These two protein chains interact to form a complex.

Sequence of the second protein:
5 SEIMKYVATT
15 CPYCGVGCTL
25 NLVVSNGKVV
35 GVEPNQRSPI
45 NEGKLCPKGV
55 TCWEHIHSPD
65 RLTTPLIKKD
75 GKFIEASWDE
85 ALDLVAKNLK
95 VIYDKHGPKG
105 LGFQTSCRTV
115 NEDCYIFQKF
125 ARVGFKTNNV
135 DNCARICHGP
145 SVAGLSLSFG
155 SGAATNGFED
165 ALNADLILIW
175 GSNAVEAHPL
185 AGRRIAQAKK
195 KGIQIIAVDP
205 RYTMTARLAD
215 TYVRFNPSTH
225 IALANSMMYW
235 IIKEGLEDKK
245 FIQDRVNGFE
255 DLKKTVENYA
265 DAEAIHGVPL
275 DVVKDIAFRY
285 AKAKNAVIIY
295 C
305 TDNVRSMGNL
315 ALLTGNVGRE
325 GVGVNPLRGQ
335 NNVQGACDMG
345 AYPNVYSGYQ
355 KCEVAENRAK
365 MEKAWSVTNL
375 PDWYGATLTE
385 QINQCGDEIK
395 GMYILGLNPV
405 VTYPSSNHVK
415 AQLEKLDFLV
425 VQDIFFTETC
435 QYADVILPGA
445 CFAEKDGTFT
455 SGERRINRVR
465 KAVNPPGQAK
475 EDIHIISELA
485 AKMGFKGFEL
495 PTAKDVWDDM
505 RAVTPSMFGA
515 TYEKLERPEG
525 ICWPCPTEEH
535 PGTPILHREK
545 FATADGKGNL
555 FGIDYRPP

Interface contacts:
Residue L184 in the second protein is in contact with residue P353 in the first protein (closest heavy-atom distance 3.9 Å).
Residue Q40 in the second protein is in contact with residue V136 in the first protein (closest heavy-atom distance 4.0 Å).
Residue R41 in the second protein contacts residue D54 in the first protein (closest heavy-atom distance 3.5 Å).
Residue P522 in the second protein is in contact with residue K50 in the first protein (closest heavy-atom distance 3.8 Å).
Residue R41 in the second protein interacts with residue D51 in the first protein (closest heavy-atom distance 2.4 Å).
Residue M8 in the second protein is in contact with residue V59 in the first protein (closest heavy-atom distance 3.9 Å).
Residue R41 in the second protein contacts residue R139 in the first protein (closest heavy-atom distance 3.1 Å).
Residue V179 in the second protein contacts residue M354 in the first protein (closest heavy-atom distance 3.6 Å).
Residue L49 in the second protein contacts residue P353 in the first protein (closest heavy-atom distance 3.2 Å).
Residue E180 in the second protein contacts residue L324 in the first protein (closest heavy-atom distance 4.1 Å).
Residue Q191 in the second protein interacts with residue E355 in the first protein (closest heavy-atom distance 3.7 Å).
Residue Y10 in the second protein interacts with residue V56 in the first protein (closest heavy-atom distance 3.8 Å).
Residue M208 in the second protein contacts residue L324 in the first protein (closest heavy-atom distance 3.4 Å).
Residue P51 in the second protein interacts with residue I294 in the first protein (closest heavy-atom distance 4.1 Å).
Residue M8 in the second protein interacts with residue L83 in the first protein (closest heavy-atom distance 4.0 Å).
Residue V36 in the second protein interacts with residue Y87 in the first protein (closest heavy-atom distance 4.0 Å).
Residue R464 in the second protein contacts residue K50 in the first protein (closest heavy-atom distance 3.3 Å).
Residue P51 in the second protein is in contact with residue C296 in the first protein (closest heavy-atom distance 3.8 Å).
Residue K48 in the second protein is in contact with residue P353 in the first protein (closest heavy-atom distance 4.0 Å).
Residue G47 in the second protein is in contact with residue L351 in the first protein (closest heavy-atom distance 3.7 Å).
Residue R187 in the second protein is in contact with residue P353 in the first protein (closest heavy-atom distance 3.1 Å).
Residue M208 in the second protein is in contact with residue I294 in the first protein (closest heavy-atom distance 3.8 Å).
Residue L49 in the second protein interacts with residue C296 in the first protein (closest heavy-atom distance 3.9 Å).
Residue P51 in the second protein interacts with residue K295 in the first protein (closest heavy-atom distance 3.8 Å).
Residue K48 in the second protein is in contact with residue L351 in the first protein (closest heavy-atom distance 4.0 Å).
Residue K48 in the second protein contacts residue E350 in the first protein (closest heavy-atom distance 3.4 Å).
Residue K48 in the second protein interacts with residue E349 in the first protein (closest heavy-atom distance 4.0 Å).
Residue V27 in the second protein contacts residue Y87 in the first protein (closest heavy-atom distance 3.9 Å).
Residue R521 in the second protein is in contact with residue D51 in the first protein (closest heavy-atom distance 3.9 Å).
Residue Y10 in the second protein is in contact with residue P57 in the first protein (closest heavy-atom distance 3.7 Å).
Residue E37 in the second protein is in contact with residue Y87 in the first protein (closest heavy-atom distance 2.6 Å).
Residue A190 in the second protein is in contact with residue M354 in the first protein (closest heavy-atom distance 4.0 Å).
Residue R41 in the second protein is in contact with residue Y53 in the first protein (closest heavy-atom distance 3.8 Å).
Residue E523 in the second protein interacts with residue R139 in the first protein (closest heavy-atom distance 3.6 Å).
Residue R41 in the second protein is in contact with residue V136 in the first protein (closest heavy-atom distance 3.6 Å).
Residue V179 in the second protein contacts residue I294 in the first protein (closest heavy-atom distance 3.6 Å).
Residue P183 in the second protein contacts residue I294 in the first protein (closest heavy-atom distance 3.9 Å).
Residue K48 in the second protein is in contact with residue C352 in the first protein (closest heavy-atom distance 2.8 Å).
Residue Q40 in the second protein contacts residue T77 in the first protein (closest heavy-atom distance 4.2 Å).
Residue I7 in the second protein interacts with residue V59 in the first protein (closest heavy-atom distance 3.7 Å).
Residue M8 in the second protein is in contact with residue Y87 in the first protein (closest heavy-atom distance 4.1 Å).
Residue E520 in the second protein is in contact with residue K50 in the first protein (closest heavy-atom distance 3.0 Å).
Residue E37 in the second protein contacts residue L83 in the first protein (closest heavy-atom distance 3.7 Å).
Residue G35 in the second protein is in contact with residue Y87 in the first protein (closest heavy-atom distance 3.7 Å).
Residue E46 in the second protein is in contact with residue V136 in the first protein (closest heavy-atom distance 3.5 Å).
Residue I7 in the second protein is in contact with residue L88 in the first protein (closest heavy-atom distance 3.5 Å).
Residue L212 in the second protein interacts with residue K292 in the first protein (closest heavy-atom distance 4.0 Å).
Residue K48 in the second protein interacts with residue E355 in the first protein (closest heavy-atom distance 3.1 Å).
Residue Y10 in the second protein interacts with residue L83 in the first protein (closest heavy-atom distance 3.4 Å).
Residue R187 in the second protein is in contact with residue E355 in the first protein (closest heavy-atom distance 2.9 Å).
Residue Q40 in the second protein contacts residue E350 in the first protein (closest heavy-atom distance 3.9 Å).
Residue N39 in the second protein contacts residue D54 in the first protein (closest heavy-atom distance 3.8 Å).
Residue P183 in the second protein interacts with residue M354 in the first protein (closest heavy-atom distance 3.5 Å).
Residue M208 in the second protein contacts residue C293 in the first protein (closest heavy-atom distance 3.2 Å).
Residue M208 in the second protein is in contact with residue S291 in the first protein (closest heavy-atom distance 3.7 Å).
Residue P38 in the second protein is in contact with residue L351 in the first protein (closest heavy-atom distance 3.9 Å).
Residue V34 in the second protein contacts residue Y87 in the first protein (closest heavy-atom distance 3.5 Å).
Residue M208 in the second protein interacts with residue K292 in the first protein (closest heavy-atom distance 3.1 Å).
Residue Q40 in the second protein interacts with residue P135 in the first protein (closest heavy-atom distance 4.0 Å).
Residue S42 in the second protein interacts with residue V136 in the first protein (closest heavy-atom distance 3.6 Å).

Sequence of the first protein:
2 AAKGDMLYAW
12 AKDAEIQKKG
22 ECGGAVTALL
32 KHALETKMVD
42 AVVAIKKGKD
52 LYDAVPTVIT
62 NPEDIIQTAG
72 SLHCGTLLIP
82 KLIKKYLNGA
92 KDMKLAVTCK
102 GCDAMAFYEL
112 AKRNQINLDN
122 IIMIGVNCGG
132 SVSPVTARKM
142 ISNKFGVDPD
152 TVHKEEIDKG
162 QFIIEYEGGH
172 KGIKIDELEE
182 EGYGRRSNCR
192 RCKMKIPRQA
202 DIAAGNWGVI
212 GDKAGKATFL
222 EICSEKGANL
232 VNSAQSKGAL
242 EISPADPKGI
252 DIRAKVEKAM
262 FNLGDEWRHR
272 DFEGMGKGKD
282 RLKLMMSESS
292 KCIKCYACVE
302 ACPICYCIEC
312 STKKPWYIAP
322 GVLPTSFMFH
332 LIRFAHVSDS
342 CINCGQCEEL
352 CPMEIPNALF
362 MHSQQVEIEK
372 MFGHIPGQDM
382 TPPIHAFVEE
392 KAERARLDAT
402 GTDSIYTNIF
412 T